These two protein chains interact to form a complex.

Interface contacts:
Residue D287 in chain B contacts residue K17 in chain A (closest heavy-atom distance 2.9 Å).
Residue G352 in chain B is in contact with residue D18 in chain A (closest heavy-atom distance 3.7 Å).
Residue L137 in chain B is in contact with residue T24 in chain A (closest heavy-atom distance 3.7 Å).
Residue S65 in chain B interacts with residue F31 in chain A (closest heavy-atom distance 3.7 Å).
Residue F103 in chain B contacts residue F31 in chain A (closest heavy-atom distance 3.8 Å).
Residue R197 in chain B interacts with residue Y23 in chain A (closest heavy-atom distance 2.8 Å).
Residue K337 in chain B interacts with residue D18 in chain A (closest heavy-atom distance 2.7 Å).
Residue T351 in chain B contacts residue D18 in chain A (closest heavy-atom distance 3.6 Å).
Residue L136 in chain B contacts residue Y23 in chain A (closest heavy-atom distance 4.0 Å).
Residue F103 in chain B interacts with residue E29 in chain A (closest heavy-atom distance 4.0 Å).
Residue T351 in chain B is in contact with residue L20 in chain A (closest heavy-atom distance 4.1 Å).
Residue R64 in chain B contacts residue F31 in chain A (closest heavy-atom distance 3.2 Å).
Residue F200 in chain B contacts residue L20 in chain A (closest heavy-atom distance 3.6 Å).
Residue N66 in chain B is in contact with residue F31 in chain A (closest heavy-atom distance 3.0 Å).
Residue R197 in chain B is in contact with residue T24 in chain A (closest heavy-atom distance 3.9 Å).
Residue P353 in chain B interacts with residue G19 in chain A (closest heavy-atom distance 3.7 Å).
Residue I429 in chain B interacts with residue T26 in chain A (closest heavy-atom distance 3.7 Å).
Residue P353 in chain B contacts residue C16 in chain A (closest heavy-atom distance 3.7 Å).
Residue P353 in chain B contacts residue L20 in chain A (closest heavy-atom distance 3.6 Å).
Residue F103 in chain B is in contact with residue L28 in chain A (closest heavy-atom distance 4.0 Å).
Residue L235 in chain B interacts with residue L20 in chain A (closest heavy-atom distance 4.0 Å).
Residue A60 in chain B contacts residue F31 in chain A (closest heavy-atom distance 3.2 Å).
Residue E61 in chain B is in contact with residue F31 in chain A (closest heavy-atom distance 3.8 Å).
Residue Y236 in chain B interacts with residue T26 in chain A (closest heavy-atom distance 3.9 Å).
Residue F167 in chain B interacts with residue G21 in chain A (closest heavy-atom distance 3.6 Å).
Residue V133 in chain B interacts with residue Y23 in chain A (closest heavy-atom distance 4.0 Å).
Residue R233 in chain B contacts residue L20 in chain A (closest heavy-atom distance 4.0 Å).
Residue F167 in chain B is in contact with residue Y23 in chain A (closest heavy-atom distance 3.6 Å).
Residue Q303 in chain B interacts with residue K15 in chain A (closest heavy-atom distance 3.7 Å).
Residue Y236 in chain B contacts residue C25 in chain A (closest heavy-atom distance 2.9 Å).
Residue L104 in chain B is in contact with residue G30 in chain A (closest heavy-atom distance 3.7 Å).
Residue L69 in chain B contacts residue F31 in chain A (closest heavy-atom distance 4.0 Å).
Residue I429 in chain B is in contact with residue C25 in chain A (closest heavy-atom distance 4.0 Å).
Residue R357 in chain B contacts residue K17 in chain A (closest heavy-atom distance 2.9 Å).
Residue Q298 in chain B contacts residue D18 in chain A (closest heavy-atom distance 3.2 Å).
Residue H201 in chain B interacts with residue L20 in chain A (closest heavy-atom distance 3.0 Å).
Residue Q304 in chain B interacts with residue K15 in chain A (closest heavy-atom distance 3.5 Å).
Residue L290 in chain B interacts with residue D18 in chain A (closest heavy-atom distance 3.6 Å).
Residue T351 in chain B contacts residue G19 in chain A (closest heavy-atom distance 3.5 Å).
Residue E288 in chain B interacts with residue C16 in chain A (closest heavy-atom distance 4.0 Å).
Residue H201 in chain B contacts residue G21 in chain A (closest heavy-atom distance 4.1 Å).
Residue E288 in chain B interacts with residue K15 in chain A (closest heavy-atom distance 4.0 Å).
Residue L104 in chain B is in contact with residue E29 in chain A (closest heavy-atom distance 3.6 Å).
Residue R359 in chain B is in contact with residue K17 in chain A (closest heavy-atom distance 3.8 Å).
Residue E288 in chain B is in contact with residue D18 in chain A (closest heavy-atom distance 2.8 Å).
Residue R359 in chain B interacts with residue D18 in chain A (closest heavy-atom distance 2.8 Å).
Residue H350 in chain B is in contact with residue D18 in chain A (closest heavy-atom distance 3.3 Å).
Residue A428 in chain B interacts with residue T26 in chain A (closest heavy-atom distance 3.6 Å).
Residue N66 in chain B contacts residue G30 in chain A (closest heavy-atom distance 3.3 Å).
Residue I429 in chain B is in contact with residue C16 in chain A (closest heavy-atom distance 3.5 Å).
Residue Y236 in chain B is in contact with residue L20 in chain A (closest heavy-atom distance 3.7 Å).
Residue E288 in chain B contacts residue K17 in chain A (closest heavy-atom distance 3.2 Å).
Residue G352 in chain B is in contact with residue L20 in chain A (closest heavy-atom distance 4.0 Å).
Residue Q335 in chain B is in contact with residue D18 in chain A (closest heavy-atom distance 3.9 Å).
Residue Q335 in chain B is in contact with residue K17 in chain A (closest heavy-atom distance 3.7 Å).
Residue F167 in chain B interacts with residue E22 in chain A (closest heavy-atom distance 3.8 Å).
Residue E288 in chain B is in contact with residue G19 in chain A (closest heavy-atom distance 3.0 Å).
Residue H164 in chain B is in contact with residue Y23 in chain A (closest heavy-atom distance 3.0 Å).
Residue Y236 in chain B is in contact with residue T24 in chain A (closest heavy-atom distance 3.5 Å).
Residue F103 in chain B is in contact with residue G30 in chain A (closest heavy-atom distance 3.2 Å).

Sequence of chain A:
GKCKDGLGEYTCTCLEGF

Sequence of chain B:
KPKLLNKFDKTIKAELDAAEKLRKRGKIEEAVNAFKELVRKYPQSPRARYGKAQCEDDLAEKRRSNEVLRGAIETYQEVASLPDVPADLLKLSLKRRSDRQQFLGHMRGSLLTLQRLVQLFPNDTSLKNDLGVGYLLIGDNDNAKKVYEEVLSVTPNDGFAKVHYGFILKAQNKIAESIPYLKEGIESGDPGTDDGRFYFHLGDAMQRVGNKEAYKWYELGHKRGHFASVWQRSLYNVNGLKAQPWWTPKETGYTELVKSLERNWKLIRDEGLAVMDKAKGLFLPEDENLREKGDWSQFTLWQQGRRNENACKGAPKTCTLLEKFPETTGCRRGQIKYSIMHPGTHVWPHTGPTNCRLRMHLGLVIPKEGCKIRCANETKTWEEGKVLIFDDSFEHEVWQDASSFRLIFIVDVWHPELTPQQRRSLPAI